This data describes a binding interaction between two proteins.

Sequence of chain B:
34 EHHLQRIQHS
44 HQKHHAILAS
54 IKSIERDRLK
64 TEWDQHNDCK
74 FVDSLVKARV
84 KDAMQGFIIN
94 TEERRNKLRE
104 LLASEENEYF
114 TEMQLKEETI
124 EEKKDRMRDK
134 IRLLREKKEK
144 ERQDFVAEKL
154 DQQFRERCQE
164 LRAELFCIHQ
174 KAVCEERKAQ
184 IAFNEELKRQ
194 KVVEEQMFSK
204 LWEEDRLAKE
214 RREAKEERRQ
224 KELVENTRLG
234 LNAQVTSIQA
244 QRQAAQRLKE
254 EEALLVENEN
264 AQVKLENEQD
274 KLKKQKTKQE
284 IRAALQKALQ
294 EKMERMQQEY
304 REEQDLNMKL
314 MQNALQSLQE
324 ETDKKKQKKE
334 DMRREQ

Interface contacts:
Residue D359 in chain A is in contact with residue L101 in chain B (closest heavy-atom distance 4.3 Å).
Residue D359 in chain A contacts residue L104 in chain B (closest heavy-atom distance 3.8 Å).
Residue I333 in chain A interacts with residue Y112 in chain B (closest heavy-atom distance 4.8 Å).
Residue V292 in chain A interacts with residue L101 in chain B (closest heavy-atom distance 4.0 Å).
Residue L360 in chain A contacts residue R97 in chain B (closest heavy-atom distance 4.0 Å).
Residue V292 in chain A interacts with residue R98 in chain B (closest heavy-atom distance 3.3 Å).
Residue V288 in chain A is in contact with residue R98 in chain B (closest heavy-atom distance 4.0 Å).
Residue V288 in chain A interacts with residue L101 in chain B (closest heavy-atom distance 4.5 Å).
Residue V292 in chain A contacts residue L105 in chain B (closest heavy-atom distance 4.3 Å).
Residue V292 in chain A interacts with residue R102 in chain B (closest heavy-atom distance 3.7 Å).
Residue V288 in chain A contacts residue R97 in chain B (closest heavy-atom distance 4.0 Å).
Residue L360 in chain A interacts with residue L101 in chain B (closest heavy-atom distance 5.0 Å).
Residue D359 in chain A is in contact with residue L105 in chain B (closest heavy-atom distance 4.4 Å).
Residue L360 in chain A contacts residue K100 in chain B (closest heavy-atom distance 3.8 Å).
Residue V288 in chain A contacts residue T94 in chain B (closest heavy-atom distance 4.8 Å).

Sequence of chain A:
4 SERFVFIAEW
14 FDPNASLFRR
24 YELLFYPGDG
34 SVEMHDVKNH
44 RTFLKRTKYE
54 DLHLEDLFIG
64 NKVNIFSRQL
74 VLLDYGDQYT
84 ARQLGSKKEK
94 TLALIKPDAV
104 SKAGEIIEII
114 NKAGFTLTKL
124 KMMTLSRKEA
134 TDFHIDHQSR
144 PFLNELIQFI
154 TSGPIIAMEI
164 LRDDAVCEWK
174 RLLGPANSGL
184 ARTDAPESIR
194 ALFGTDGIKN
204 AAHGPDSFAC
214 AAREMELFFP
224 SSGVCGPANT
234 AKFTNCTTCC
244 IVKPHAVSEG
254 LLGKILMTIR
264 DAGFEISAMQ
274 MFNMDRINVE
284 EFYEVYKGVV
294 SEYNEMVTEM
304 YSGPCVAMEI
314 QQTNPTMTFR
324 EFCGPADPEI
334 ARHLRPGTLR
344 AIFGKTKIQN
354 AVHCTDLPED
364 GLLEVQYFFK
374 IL